This data describes a binding interaction between two proteins.

Sequence of protein 2:
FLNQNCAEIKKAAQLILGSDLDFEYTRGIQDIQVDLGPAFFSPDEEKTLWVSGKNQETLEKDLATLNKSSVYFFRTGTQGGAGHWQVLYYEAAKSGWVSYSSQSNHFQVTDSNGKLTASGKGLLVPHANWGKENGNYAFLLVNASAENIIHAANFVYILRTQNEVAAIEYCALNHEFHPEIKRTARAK

Residue-level contacts at the interface:
Residue N120 in protein 2 contacts residue F85 in protein 1 (closest heavy-atom distance 3.6 Å).
Residue E184 in protein 2 contacts residue K53 in protein 1 (closest heavy-atom distance 4.0 Å).
Residue T91 in protein 2 contacts residue Q83 in protein 1 (closest heavy-atom distance 3.9 Å).
Residue C18 in protein 2 contacts residue K144 in protein 1 (closest heavy-atom distance 3.9 Å).
Residue L155 in protein 2 interacts with residue L13 in protein 1 (closest heavy-atom distance 3.7 Å).
Residue Q16 in protein 2 contacts residue K144 in protein 1 (closest heavy-atom distance 3.5 Å).
Residue D49 in protein 2 interacts with residue L78 in protein 1 (closest heavy-atom distance 3.1 Å).
Residue K62 in protein 2 contacts residue L13 in protein 1 (closest heavy-atom distance 2.9 Å).
Residue P52 in protein 2 is in contact with residue L13 in protein 1 (closest heavy-atom distance 3.8 Å).
Residue G51 in protein 2 interacts with residue L13 in protein 1 (closest heavy-atom distance 3.6 Å).
Residue G137 in protein 2 is in contact with residue K114 in protein 1 (closest heavy-atom distance 2.9 Å).
Residue F170 in protein 2 contacts residue L78 in protein 1 (closest heavy-atom distance 4.0 Å).
Residue D59 in protein 2 contacts residue G15 in protein 1 (closest heavy-atom distance 3.9 Å).
Residue V140 in protein 2 contacts residue D113 in protein 1 (closest heavy-atom distance 3.3 Å).
Residue E179 in protein 2 contacts residue L76 in protein 1 (closest heavy-atom distance 3.6 Å).
Residue P141 in protein 2 is in contact with residue D113 in protein 1 (closest heavy-atom distance 3.8 Å).
Residue I183 in protein 2 contacts residue I49 in protein 1 (closest heavy-atom distance 3.6 Å).
Residue H142 in protein 2 interacts with residue Q112 in protein 1 (closest heavy-atom distance 3.6 Å).
Residue A97 in protein 2 interacts with residue E99 in protein 1 (closest heavy-atom distance 4.0 Å).
Residue A143 in protein 2 contacts residue D113 in protein 1 (closest heavy-atom distance 3.7 Å).
Residue N120 in protein 2 contacts residue Q83 in protein 1 (closest heavy-atom distance 3.2 Å).
Residue P52 in protein 2 interacts with residue L78 in protein 1 (closest heavy-atom distance 3.8 Å).
Residue V140 in protein 2 contacts residue K114 in protein 1 (closest heavy-atom distance 3.6 Å).
Residue G95 in protein 2 interacts with residue R79 in protein 1 (closest heavy-atom distance 2.5 Å).
Residue P52 in protein 2 contacts residue V75 in protein 1 (closest heavy-atom distance 3.6 Å).
Residue T91 in protein 2 contacts residue E97 in protein 1 (closest heavy-atom distance 2.8 Å).
Residue H142 in protein 2 is in contact with residue E115 in protein 1 (closest heavy-atom distance 3.4 Å).
Residue L155 in protein 2 interacts with residue T14 in protein 1 (closest heavy-atom distance 3.9 Å).
Residue E184 in protein 2 contacts residue G52 in protein 1 (closest heavy-atom distance 4.0 Å).
Residue H99 in protein 2 is in contact with residue Q83 in protein 1 (closest heavy-atom distance 3.2 Å).
Residue S119 in protein 2 interacts with residue E145 in protein 1 (closest heavy-atom distance 2.6 Å).
Residue H142 in protein 2 is in contact with residue G116 in protein 1 (closest heavy-atom distance 3.1 Å).
Residue H99 in protein 2 contacts residue E97 in protein 1 (closest heavy-atom distance 3.6 Å).
Residue V180 in protein 2 interacts with residue Q54 in protein 1 (closest heavy-atom distance 3.8 Å).
Residue L174 in protein 2 contacts residue L78 in protein 1 (closest heavy-atom distance 4.0 Å).
Residue Q47 in protein 2 contacts residue S80 in protein 1 (closest heavy-atom distance 3.5 Å).
Residue Q47 in protein 2 contacts residue R79 in protein 1 (closest heavy-atom distance 3.6 Å).
Residue Q94 in protein 2 interacts with residue T14 in protein 1 (closest heavy-atom distance 3.8 Å).
Residue G98 in protein 2 contacts residue S81 in protein 1 (closest heavy-atom distance 2.5 Å).
Residue V180 in protein 2 contacts residue R47 in protein 1 (closest heavy-atom distance 3.3 Å).
Residue Y152 in protein 2 interacts with residue D113 in protein 1 (closest heavy-atom distance 2.5 Å).
Residue D59 in protein 2 interacts with residue K11 in protein 1 (closest heavy-atom distance 3.9 Å).
Residue A187 in protein 2 interacts with residue G52 in protein 1 (closest heavy-atom distance 3.5 Å).
Residue H142 in protein 2 is in contact with residue K114 in protein 1 (closest heavy-atom distance 3.6 Å).
Residue S117 in protein 2 is in contact with residue E145 in protein 1 (closest heavy-atom distance 2.9 Å).
Residue I183 in protein 2 contacts residue R47 in protein 1 (closest heavy-atom distance 3.6 Å).
Residue A97 in protein 2 is in contact with residue E97 in protein 1 (closest heavy-atom distance 3.7 Å).
Residue L139 in protein 2 contacts residue K114 in protein 1 (closest heavy-atom distance 3.4 Å).
Residue H142 in protein 2 contacts residue D113 in protein 1 (closest heavy-atom distance 2.9 Å).
Residue P141 in protein 2 is in contact with residue K114 in protein 1 (closest heavy-atom distance 3.2 Å).
Residue E179 in protein 2 is in contact with residue R47 in protein 1 (closest heavy-atom distance 3.1 Å).
Residue N15 in protein 2 interacts with residue K144 in protein 1 (closest heavy-atom distance 3.4 Å).
Residue N120 in protein 2 interacts with residue E145 in protein 1 (closest heavy-atom distance 3.4 Å).
Residue G92 in protein 2 interacts with residue E97 in protein 1 (closest heavy-atom distance 3.7 Å).
Residue A97 in protein 2 is in contact with residue V98 in protein 1 (closest heavy-atom distance 3.8 Å).
Residue E179 in protein 2 interacts with residue L78 in protein 1 (closest heavy-atom distance 3.4 Å).
Residue K62 in protein 2 is in contact with residue G15 in protein 1 (closest heavy-atom distance 3.9 Å).
Residue G96 in protein 2 contacts residue R79 in protein 1 (closest heavy-atom distance 3.7 Å).
Residue Q47 in protein 2 interacts with residue S81 in protein 1 (closest heavy-atom distance 3.0 Å).
Residue E184 in protein 2 interacts with residue Q54 in protein 1 (closest heavy-atom distance 3.8 Å).

Sequence of protein 1:
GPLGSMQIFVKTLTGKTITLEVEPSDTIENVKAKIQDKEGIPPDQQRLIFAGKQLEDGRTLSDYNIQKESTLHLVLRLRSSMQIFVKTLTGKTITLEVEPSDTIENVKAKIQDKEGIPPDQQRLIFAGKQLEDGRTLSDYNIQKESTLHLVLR